This data describes a binding interaction between two proteins.

Sequence of chain A:
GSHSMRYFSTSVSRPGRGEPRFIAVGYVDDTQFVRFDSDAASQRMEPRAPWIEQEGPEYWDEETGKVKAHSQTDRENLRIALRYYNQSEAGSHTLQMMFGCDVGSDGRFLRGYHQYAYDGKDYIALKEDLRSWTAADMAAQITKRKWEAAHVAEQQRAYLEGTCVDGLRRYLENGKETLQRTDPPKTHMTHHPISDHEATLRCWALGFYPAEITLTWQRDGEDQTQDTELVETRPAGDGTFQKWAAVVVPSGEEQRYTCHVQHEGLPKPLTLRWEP

Sequence of chain B:
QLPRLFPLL

Contacts between the two chains:
Residue Y159 in chain A is in contact with residue L2 in chain B (closest heavy-atom distance 3.6 Å).
Residue Y159 in chain A interacts with residue Q1 in chain B (closest heavy-atom distance 2.7 Å).
Residue Q156 in chain A is in contact with residue P3 in chain B (closest heavy-atom distance 5.0 Å).
Residue A69 in chain A is in contact with residue F6 in chain B (closest heavy-atom distance 4.3 Å).
Residue Y7 in chain A is in contact with residue L2 in chain B (closest heavy-atom distance 3.4 Å).
Residue N77 in chain A interacts with residue L8 in chain B (closest heavy-atom distance 3.2 Å).
Residue V152 in chain A interacts with residue P7 in chain B (closest heavy-atom distance 3.9 Å).
Residue C164 in chain A contacts residue Q1 in chain B (closest heavy-atom distance 4.7 Å).
Residue T143 in chain A contacts residue L9 in chain B (closest heavy-atom distance 2.6 Å).
Residue Y116 in chain A interacts with residue P7 in chain B (closest heavy-atom distance 3.4 Å).
Residue N77 in chain A interacts with residue P7 in chain B (closest heavy-atom distance 3.1 Å).
Residue W147 in chain A contacts residue L8 in chain B (closest heavy-atom distance 2.8 Å).
Residue H70 in chain A contacts residue F6 in chain B (closest heavy-atom distance 3.6 Å).
Residue T73 in chain A interacts with residue L8 in chain B (closest heavy-atom distance 4.2 Å).
Residue Y171 in chain A contacts residue Q1 in chain B (closest heavy-atom distance 2.8 Å).
Residue K66 in chain A contacts residue Q1 in chain B (closest heavy-atom distance 4.0 Å).
Residue K66 in chain A interacts with residue F6 in chain B (closest heavy-atom distance 3.3 Å).
Residue E76 in chain A interacts with residue L8 in chain B (closest heavy-atom distance 4.5 Å).
Residue W147 in chain A interacts with residue P7 in chain B (closest heavy-atom distance 3.6 Å).
Residue Y84 in chain A interacts with residue L9 in chain B (closest heavy-atom distance 2.7 Å).
Residue E63 in chain A contacts residue L2 in chain B (closest heavy-atom distance 2.9 Å).
Residue K146 in chain A is in contact with residue L9 in chain B (closest heavy-atom distance 4.1 Å).
Residue M5 in chain A is in contact with residue Q1 in chain B (closest heavy-atom distance 3.6 Å).
Residue I142 in chain A interacts with residue L9 in chain B (closest heavy-atom distance 4.8 Å).
Residue T73 in chain A is in contact with residue F6 in chain B (closest heavy-atom distance 3.5 Å).
Residue Y7 in chain A contacts residue Q1 in chain B (closest heavy-atom distance 2.9 Å).
Residue M97 in chain A contacts residue P7 in chain B (closest heavy-atom distance 4.9 Å).
Residue F33 in chain A contacts residue Q1 in chain B (closest heavy-atom distance 4.7 Å).
Residue F99 in chain A contacts residue P3 in chain B (closest heavy-atom distance 3.3 Å).
Residue N77 in chain A is in contact with residue L9 in chain B (closest heavy-atom distance 2.9 Å).
Residue M45 in chain A contacts residue L2 in chain B (closest heavy-atom distance 3.8 Å).
Residue T143 in chain A contacts residue L8 in chain B (closest heavy-atom distance 4.7 Å).
Residue Y59 in chain A is in contact with residue Q1 in chain B (closest heavy-atom distance 4.5 Å).
Residue Y116 in chain A interacts with residue L9 in chain B (closest heavy-atom distance 4.6 Å).
Residue A81 in chain A interacts with residue L9 in chain B (closest heavy-atom distance 4.5 Å).
Residue K66 in chain A is in contact with residue R4 in chain B (closest heavy-atom distance 3.6 Å).
Residue G167 in chain A contacts residue Q1 in chain B (closest heavy-atom distance 4.2 Å).
Residue R170 in chain A is in contact with residue Q1 in chain B (closest heavy-atom distance 3.2 Å).
Residue Q155 in chain A interacts with residue L5 in chain B (closest heavy-atom distance 4.1 Å).
Residue K66 in chain A interacts with residue P3 in chain B (closest heavy-atom distance 3.4 Å).
Residue T73 in chain A contacts residue P7 in chain B (closest heavy-atom distance 3.5 Å).
Residue D74 in chain A contacts residue P7 in chain B (closest heavy-atom distance 4.8 Å).
Residue V67 in chain A interacts with residue L2 in chain B (closest heavy-atom distance 3.8 Å).
Residue Y123 in chain A is in contact with residue L9 in chain B (closest heavy-atom distance 4.0 Å).
Residue M97 in chain A is in contact with residue F6 in chain B (closest heavy-atom distance 4.5 Å).
Residue L95 in chain A is in contact with residue L9 in chain B (closest heavy-atom distance 4.4 Å).
Residue K66 in chain A interacts with residue L2 in chain B (closest heavy-atom distance 2.9 Å).
Residue W147 in chain A interacts with residue L9 in chain B (closest heavy-atom distance 3.9 Å).
Residue T163 in chain A is in contact with residue Q1 in chain B (closest heavy-atom distance 3.5 Å).
Residue I80 in chain A is in contact with residue L8 in chain B (closest heavy-atom distance 4.3 Å).
Residue T163 in chain A interacts with residue L2 in chain B (closest heavy-atom distance 4.6 Å).
Residue E62 in chain A contacts residue R4 in chain B (closest heavy-atom distance 4.9 Å).
Residue E63 in chain A contacts residue Q1 in chain B (closest heavy-atom distance 3.7 Å).
Residue Y159 in chain A is in contact with residue P3 in chain B (closest heavy-atom distance 3.4 Å).
Residue F99 in chain A is in contact with residue L2 in chain B (closest heavy-atom distance 3.7 Å).
Residue I80 in chain A is in contact with residue L9 in chain B (closest heavy-atom distance 3.7 Å).
Residue F99 in chain A interacts with residue F6 in chain B (closest heavy-atom distance 4.7 Å).
Residue H114 in chain A is in contact with residue P7 in chain B (closest heavy-atom distance 4.2 Å).
Residue Q156 in chain A interacts with residue L5 in chain B (closest heavy-atom distance 3.8 Å).
Residue Q156 in chain A is in contact with residue P7 in chain B (closest heavy-atom distance 4.5 Å).